These two protein chains interact to form a complex.

Sequence of chain B:
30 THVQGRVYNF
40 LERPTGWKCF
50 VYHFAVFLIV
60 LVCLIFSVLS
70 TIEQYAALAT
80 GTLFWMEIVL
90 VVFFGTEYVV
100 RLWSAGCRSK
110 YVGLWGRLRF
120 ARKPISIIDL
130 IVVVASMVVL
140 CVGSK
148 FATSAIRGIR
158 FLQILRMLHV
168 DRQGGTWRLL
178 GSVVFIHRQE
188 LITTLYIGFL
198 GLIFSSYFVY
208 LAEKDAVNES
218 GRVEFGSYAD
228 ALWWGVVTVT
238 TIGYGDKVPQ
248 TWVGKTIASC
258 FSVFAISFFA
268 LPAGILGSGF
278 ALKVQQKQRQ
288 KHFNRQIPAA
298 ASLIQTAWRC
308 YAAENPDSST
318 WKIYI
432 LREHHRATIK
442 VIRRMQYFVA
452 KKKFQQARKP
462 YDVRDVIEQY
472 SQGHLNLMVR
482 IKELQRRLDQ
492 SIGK

Contacts between the two chains:
Residue F56 in chain B is in contact with residue F320 in chain A (closest heavy-atom distance 3.5 Å).
Residue G172 in chain B interacts with residue Y331 in chain A (closest heavy-atom distance 3.3 Å).
Residue G45 in chain B is in contact with residue T332 in chain A (closest heavy-atom distance 3.2 Å).
Residue I64 in chain B is in contact with residue M317 in chain A (closest heavy-atom distance 3.7 Å).
Residue Q287 in chain B contacts residue D338 in chain A (closest heavy-atom distance 4.6 Å).
Residue L60 in chain B contacts residue M317 in chain A (closest heavy-atom distance 3.9 Å).
Residue G45 in chain B interacts with residue R333 in chain A (closest heavy-atom distance 5.0 Å).
Residue F53 in chain B interacts with residue I328 in chain A (closest heavy-atom distance 3.8 Å).
Residue F290 in chain B is in contact with residue D338 in chain A (closest heavy-atom distance 3.4 Å).
Residue E72 in chain B interacts with residue D306 in chain A (closest heavy-atom distance 4.9 Å).
Residue I294 in chain B interacts with residue R340 in chain A (closest heavy-atom distance 3.9 Å).
Residue I64 in chain B interacts with residue L314 in chain A (closest heavy-atom distance 3.8 Å).
Residue D168 in chain B is in contact with residue L327 in chain A (closest heavy-atom distance 3.9 Å).
Residue P43 in chain B interacts with residue T332 in chain A (closest heavy-atom distance 3.9 Å).
Residue F290 in chain B is in contact with residue R340 in chain A (closest heavy-atom distance 3.7 Å).
Residue T173 in chain B is in contact with residue Y331 in chain A (closest heavy-atom distance 4.0 Å).
Residue I71 in chain B is in contact with residue I313 in chain A (closest heavy-atom distance 4.0 Å).
Residue F56 in chain B interacts with residue A321 in chain A (closest heavy-atom distance 3.9 Å).
Residue V67 in chain B interacts with residue I313 in chain A (closest heavy-atom distance 4.0 Å).
Residue Q73 in chain B interacts with residue D307 in chain A (closest heavy-atom distance 4.0 Å).
Residue F49 in chain B contacts residue I328 in chain A (closest heavy-atom distance 3.6 Å).
Residue L60 in chain B contacts residue F320 in chain A (closest heavy-atom distance 3.7 Å).
Residue I71 in chain B contacts residue S309 in chain A (closest heavy-atom distance 3.6 Å).
Residue T44 in chain B is in contact with residue T332 in chain A (closest heavy-atom distance 3.6 Å).
Residue M164 in chain B interacts with residue F320 in chain A (closest heavy-atom distance 3.5 Å).
Residue L68 in chain B contacts residue I313 in chain A (closest heavy-atom distance 3.7 Å).
Residue V167 in chain B is in contact with residue I328 in chain A (closest heavy-atom distance 4.4 Å).
Residue F53 in chain B interacts with residue V324 in chain A (closest heavy-atom distance 4.8 Å).
Residue H52 in chain B contacts residue I328 in chain A (closest heavy-atom distance 4.0 Å).
Residue T173 in chain B contacts residue L327 in chain A (closest heavy-atom distance 3.6 Å).
Residue D168 in chain B interacts with residue Y331 in chain A (closest heavy-atom distance 2.7 Å).
Residue Y74 in chain B contacts residue Y310 in chain A (closest heavy-atom distance 3.7 Å).
Residue I64 in chain B contacts residue I313 in chain A (closest heavy-atom distance 4.5 Å).
Residue T44 in chain B contacts residue Y331 in chain A (closest heavy-atom distance 4.8 Å).
Residue I71 in chain B interacts with residue D306 in chain A (closest heavy-atom distance 4.0 Å).
Residue L57 in chain B contacts residue A321 in chain A (closest heavy-atom distance 4.9 Å).
Residue L60 in chain B interacts with residue A321 in chain A (closest heavy-atom distance 4.7 Å).
Residue V167 in chain B is in contact with residue V324 in chain A (closest heavy-atom distance 3.8 Å).
Residue I71 in chain B contacts residue Y310 in chain A (closest heavy-atom distance 4.5 Å).
Residue F49 in chain B is in contact with residue L329 in chain A (closest heavy-atom distance 3.8 Å).
Residue F290 in chain B is in contact with residue K339 in chain A (closest heavy-atom distance 4.0 Å).
Residue F53 in chain B interacts with residue A321 in chain A (closest heavy-atom distance 4.0 Å).
Residue F56 in chain B is in contact with residue V324 in chain A (closest heavy-atom distance 3.5 Å).
Residue Q73 in chain B interacts with residue D306 in chain A (closest heavy-atom distance 2.9 Å).
Residue Q170 in chain B is in contact with residue Y331 in chain A (closest heavy-atom distance 4.2 Å).
Residue L63 in chain B contacts residue M317 in chain A (closest heavy-atom distance 3.9 Å).
Residue C48 in chain B interacts with residue T332 in chain A (closest heavy-atom distance 4.5 Å).
Residue F56 in chain B interacts with residue I328 in chain A (closest heavy-atom distance 4.8 Å).
Residue R169 in chain B contacts residue Y331 in chain A (closest heavy-atom distance 3.2 Å).
Residue G171 in chain B contacts residue Y331 in chain A (closest heavy-atom distance 4.5 Å).
Residue F53 in chain B interacts with residue G325 in chain A (closest heavy-atom distance 3.6 Å).
Residue F49 in chain B contacts residue T332 in chain A (closest heavy-atom distance 3.7 Å).
Residue F49 in chain B contacts residue G325 in chain A (closest heavy-atom distance 3.7 Å).
Residue P43 in chain B is in contact with residue Y331 in chain A (closest heavy-atom distance 3.3 Å).
Residue L68 in chain B contacts residue Y310 in chain A (closest heavy-atom distance 3.8 Å).

Sequence of chain A:
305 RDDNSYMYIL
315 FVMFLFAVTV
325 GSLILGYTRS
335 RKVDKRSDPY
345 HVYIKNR